This data describes a binding interaction between two proteins.

Residue-level contacts at the interface:
Residue T96 in protein 1 contacts residue W226 in protein 2 (closest heavy-atom distance 4.2 Å).
Residue W86 in protein 1 is in contact with residue N216 in protein 2 (closest heavy-atom distance 3.2 Å).
Residue F99 in protein 1 interacts with residue W226 in protein 2 (closest heavy-atom distance 3.6 Å).
Residue F95 in protein 1 interacts with residue W226 in protein 2 (closest heavy-atom distance 3.5 Å).
Residue F135 in protein 1 is in contact with residue T221 in protein 2 (closest heavy-atom distance 4.1 Å).
Residue L103 in protein 1 is in contact with residue A229 in protein 2 (closest heavy-atom distance 4.6 Å).
Residue F100 in protein 1 interacts with residue Y228 in protein 2 (closest heavy-atom distance 3.9 Å).
Residue L171 in protein 1 contacts residue L168 in protein 2 (closest heavy-atom distance 3.9 Å).
Residue H140 in protein 1 is in contact with residue L218 in protein 2 (closest heavy-atom distance 4.7 Å).
Residue W86 in protein 1 is in contact with residue E215 in protein 2 (closest heavy-atom distance 4.5 Å).
Residue F170 in protein 1 interacts with residue N175 in protein 2 (closest heavy-atom distance 4.6 Å).
Residue P118 in protein 1 contacts residue L177 in protein 2 (closest heavy-atom distance 4.4 Å).
Residue H93 in protein 1 contacts residue L218 in protein 2 (closest heavy-atom distance 4.1 Å).
Residue F100 in protein 1 contacts residue I232 in protein 2 (closest heavy-atom distance 4.9 Å).
Residue F135 in protein 1 contacts residue L157 in protein 2 (closest heavy-atom distance 4.4 Å).
Residue R173 in protein 1 interacts with residue N175 in protein 2 (closest heavy-atom distance 4.9 Å).
Residue L89 in protein 1 contacts residue E215 in protein 2 (closest heavy-atom distance 3.7 Å).
Residue H142 in protein 1 interacts with residue H214 in protein 2 (closest heavy-atom distance 3.1 Å).
Residue F135 in protein 1 interacts with residue L154 in protein 2 (closest heavy-atom distance 3.7 Å).
Residue S116 in protein 1 interacts with residue K32 in protein 2 (closest heavy-atom distance 4.1 Å).
Residue F135 in protein 1 interacts with residue C225 in protein 2 (closest heavy-atom distance 4.2 Å).
Residue I136 in protein 1 is in contact with residue C225 in protein 2 (closest heavy-atom distance 4.1 Å).
Residue L124 in protein 1 interacts with residue L177 in protein 2 (closest heavy-atom distance 4.3 Å).
Residue H93 in protein 1 interacts with residue T221 in protein 2 (closest heavy-atom distance 3.7 Å).
Residue S116 in protein 1 interacts with residue Y239 in protein 2 (closest heavy-atom distance 3.9 Å).
Residue F170 in protein 1 contacts residue L177 in protein 2 (closest heavy-atom distance 3.5 Å).
Residue F167 in protein 1 contacts residue L168 in protein 2 (closest heavy-atom distance 3.6 Å).
Residue L171 in protein 1 contacts residue N175 in protein 2 (closest heavy-atom distance 4.9 Å).
Residue N128 in protein 1 interacts with residue L181 in protein 2 (closest heavy-atom distance 4.6 Å).
Residue S120 in protein 1 interacts with residue L177 in protein 2 (closest heavy-atom distance 3.5 Å).
Residue W86 in protein 1 contacts residue W209 in protein 2 (closest heavy-atom distance 4.8 Å).
Residue W86 in protein 1 is in contact with residue D213 in protein 2 (closest heavy-atom distance 4.5 Å).
Residue L89 in protein 1 is in contact with residue F219 in protein 2 (closest heavy-atom distance 3.9 Å).
Residue L89 in protein 1 is in contact with residue L218 in protein 2 (closest heavy-atom distance 3.8 Å).
Residue N139 in protein 1 contacts residue F150 in protein 2 (closest heavy-atom distance 3.9 Å).
Residue L117 in protein 1 interacts with residue Y239 in protein 2 (closest heavy-atom distance 3.6 Å).
Residue V132 in protein 1 is in contact with residue Y228 in protein 2 (closest heavy-atom distance 4.4 Å).
Residue F167 in protein 1 interacts with residue L178 in protein 2 (closest heavy-atom distance 4.6 Å).
Residue F100 in protein 1 interacts with residue C225 in protein 2 (closest heavy-atom distance 3.7 Å).
Residue L90 in protein 1 contacts residue L218 in protein 2 (closest heavy-atom distance 4.2 Å).
Residue N139 in protein 1 contacts residue L218 in protein 2 (closest heavy-atom distance 3.3 Å).
Residue T96 in protein 1 contacts residue I222 in protein 2 (closest heavy-atom distance 3.6 Å).
Residue F135 in protein 1 is in contact with residue F224 in protein 2 (closest heavy-atom distance 4.0 Å).
Residue H93 in protein 1 interacts with residue I222 in protein 2 (closest heavy-atom distance 3.6 Å).
Residue F100 in protein 1 is in contact with residue A229 in protein 2 (closest heavy-atom distance 4.2 Å).
Residue W86 in protein 1 contacts residue F219 in protein 2 (closest heavy-atom distance 3.3 Å).
Residue P118 in protein 1 contacts residue Y28 in protein 2 (closest heavy-atom distance 4.8 Å).
Residue L89 in protein 1 is in contact with residue I222 in protein 2 (closest heavy-atom distance 4.1 Å).
Residue T96 in protein 1 is in contact with residue C225 in protein 2 (closest heavy-atom distance 3.8 Å).
Residue F167 in protein 1 is in contact with residue L181 in protein 2 (closest heavy-atom distance 4.6 Å).
Residue M125 in protein 1 is in contact with residue I232 in protein 2 (closest heavy-atom distance 4.6 Å).
Residue N139 in protein 1 contacts residue T221 in protein 2 (closest heavy-atom distance 3.4 Å).
Residue L124 in protein 1 interacts with residue L181 in protein 2 (closest heavy-atom distance 4.4 Å).
Residue V132 in protein 1 contacts residue C225 in protein 2 (closest heavy-atom distance 4.1 Å).
Residue N128 in protein 1 is in contact with residue Y228 in protein 2 (closest heavy-atom distance 3.7 Å).
Residue L121 in protein 1 is in contact with residue L177 in protein 2 (closest heavy-atom distance 3.8 Å).
Residue W92 in protein 1 interacts with residue I222 in protein 2 (closest heavy-atom distance 3.7 Å).
Residue F99 in protein 1 contacts residue A229 in protein 2 (closest heavy-atom distance 3.8 Å).
Residue F170 in protein 1 is in contact with residue L178 in protein 2 (closest heavy-atom distance 4.3 Å).
Residue S116 in protein 1 contacts residue Y28 in protein 2 (closest heavy-atom distance 3.7 Å).

Sequence of protein 1:
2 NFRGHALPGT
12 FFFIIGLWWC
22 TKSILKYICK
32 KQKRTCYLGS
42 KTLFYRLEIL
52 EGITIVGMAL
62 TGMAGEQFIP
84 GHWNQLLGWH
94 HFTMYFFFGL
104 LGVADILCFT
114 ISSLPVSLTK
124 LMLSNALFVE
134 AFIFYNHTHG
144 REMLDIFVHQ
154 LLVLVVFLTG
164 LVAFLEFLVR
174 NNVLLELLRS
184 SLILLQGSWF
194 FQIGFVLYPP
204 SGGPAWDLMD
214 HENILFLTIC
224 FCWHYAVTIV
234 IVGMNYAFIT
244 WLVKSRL

Sequence of protein 2:
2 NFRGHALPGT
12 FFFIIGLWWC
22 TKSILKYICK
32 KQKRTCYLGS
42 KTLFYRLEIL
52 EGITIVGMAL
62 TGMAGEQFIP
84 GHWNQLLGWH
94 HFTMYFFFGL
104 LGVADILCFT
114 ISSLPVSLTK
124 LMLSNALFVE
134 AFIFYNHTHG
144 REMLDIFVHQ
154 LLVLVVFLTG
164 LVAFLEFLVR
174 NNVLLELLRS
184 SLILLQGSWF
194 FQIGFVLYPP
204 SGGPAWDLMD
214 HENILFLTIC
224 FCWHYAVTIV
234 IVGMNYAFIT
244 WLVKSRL